Sequence of protein 1:
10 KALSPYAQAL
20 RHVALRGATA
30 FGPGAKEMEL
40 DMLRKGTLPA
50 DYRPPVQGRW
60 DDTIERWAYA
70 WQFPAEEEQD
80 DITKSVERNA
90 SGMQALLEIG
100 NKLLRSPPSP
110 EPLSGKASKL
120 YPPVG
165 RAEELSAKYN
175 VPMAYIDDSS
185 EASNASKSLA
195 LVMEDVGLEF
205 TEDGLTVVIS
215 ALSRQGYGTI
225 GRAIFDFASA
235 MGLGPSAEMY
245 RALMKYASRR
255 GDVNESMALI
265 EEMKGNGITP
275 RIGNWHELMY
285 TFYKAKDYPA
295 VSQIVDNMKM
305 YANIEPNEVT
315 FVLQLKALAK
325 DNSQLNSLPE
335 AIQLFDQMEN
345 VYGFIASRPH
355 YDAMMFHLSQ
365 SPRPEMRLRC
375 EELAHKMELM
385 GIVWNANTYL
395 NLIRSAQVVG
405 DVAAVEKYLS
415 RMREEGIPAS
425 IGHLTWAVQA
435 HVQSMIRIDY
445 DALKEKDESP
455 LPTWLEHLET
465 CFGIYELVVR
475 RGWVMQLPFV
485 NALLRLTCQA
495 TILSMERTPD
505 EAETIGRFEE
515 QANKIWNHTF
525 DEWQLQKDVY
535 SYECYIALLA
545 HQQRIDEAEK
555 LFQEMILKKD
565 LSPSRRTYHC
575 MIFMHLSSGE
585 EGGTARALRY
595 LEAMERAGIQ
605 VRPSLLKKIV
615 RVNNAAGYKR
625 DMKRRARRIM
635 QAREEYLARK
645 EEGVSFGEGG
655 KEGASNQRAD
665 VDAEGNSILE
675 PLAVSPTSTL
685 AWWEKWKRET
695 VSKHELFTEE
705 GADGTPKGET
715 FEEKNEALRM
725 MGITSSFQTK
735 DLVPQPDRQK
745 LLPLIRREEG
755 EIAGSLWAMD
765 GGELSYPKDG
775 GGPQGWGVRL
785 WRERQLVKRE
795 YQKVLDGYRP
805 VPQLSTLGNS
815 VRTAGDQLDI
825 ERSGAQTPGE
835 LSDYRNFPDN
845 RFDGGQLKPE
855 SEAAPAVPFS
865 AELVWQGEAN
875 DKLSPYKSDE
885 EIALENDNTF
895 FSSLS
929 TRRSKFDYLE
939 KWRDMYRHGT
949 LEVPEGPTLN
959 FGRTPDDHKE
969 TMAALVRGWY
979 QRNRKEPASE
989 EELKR

The following describes two proteins that form a bound complex.

Sequence of protein 2:
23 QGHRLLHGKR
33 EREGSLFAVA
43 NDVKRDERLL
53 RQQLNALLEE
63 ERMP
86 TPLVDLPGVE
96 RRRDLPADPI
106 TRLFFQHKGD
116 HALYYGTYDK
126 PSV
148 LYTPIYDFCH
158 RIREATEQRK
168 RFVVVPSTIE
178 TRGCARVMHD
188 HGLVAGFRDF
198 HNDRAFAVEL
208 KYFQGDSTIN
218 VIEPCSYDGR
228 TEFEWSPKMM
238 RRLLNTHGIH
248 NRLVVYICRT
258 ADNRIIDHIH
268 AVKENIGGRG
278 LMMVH

Residue-level contacts at the interface:
Residue V345 in protein 1 interacts with residue Y209 in protein 2 (closest heavy-atom distance 3.9 Å).
Residue Y346 in protein 1 contacts residue E206 in protein 2 (closest heavy-atom distance 2.5 Å).
Residue D340 in protein 1 is in contact with residue F210 in protein 2 (closest heavy-atom distance 3.7 Å).
Residue Y305 in protein 1 is in contact with residue T106 in protein 2 (closest heavy-atom distance 3.8 Å).
Residue K268 in protein 1 is in contact with residue L91 in protein 2 (closest heavy-atom distance 3.7 Å).
Residue G271 in protein 1 contacts residue T86 in protein 2 (closest heavy-atom distance 3.6 Å).
Residue G269 in protein 1 interacts with residue T86 in protein 2 (closest heavy-atom distance 3.2 Å).
Residue I264 in protein 1 interacts with residue L108 in protein 2 (closest heavy-atom distance 3.8 Å).
Residue N270 in protein 1 is in contact with residue T86 in protein 2 (closest heavy-atom distance 3.2 Å).
Residue Y305 in protein 1 contacts residue Y120 in protein 2 (closest heavy-atom distance 3.6 Å).
Residue G271 in protein 1 is in contact with residue P87 in protein 2 (closest heavy-atom distance 3.4 Å).
Residue Q337 in protein 1 is in contact with residue F210 in protein 2 (closest heavy-atom distance 3.4 Å).
Residue M304 in protein 1 is in contact with residue D196 in protein 2 (closest heavy-atom distance 3.4 Å).
Residue E265 in protein 1 contacts residue R107 in protein 2 (closest heavy-atom distance 3.6 Å).
Residue K268 in protein 1 interacts with residue F110 in protein 2 (closest heavy-atom distance 2.6 Å).
Residue Y346 in protein 1 interacts with residue R168 in protein 2 (closest heavy-atom distance 3.5 Å).
Residue K303 in protein 1 interacts with residue F194 in protein 2 (closest heavy-atom distance 2.9 Å).
Residue M304 in protein 1 interacts with residue F197 in protein 2 (closest heavy-atom distance 3.4 Å).
Residue N301 in protein 1 contacts residue F109 in protein 2 (closest heavy-atom distance 3.6 Å).
Residue Y346 in protein 1 contacts residue R195 in protein 2 (closest heavy-atom distance 3.4 Å).
Residue Q341 in protein 1 is in contact with residue Y209 in protein 2 (closest heavy-atom distance 3.0 Å).
Residue R373 in protein 1 contacts residue Q211 in protein 2 (closest heavy-atom distance 3.7 Å).
Residue N307 in protein 1 is in contact with residue Y120 in protein 2 (closest heavy-atom distance 3.4 Å).
Residue E309 in protein 1 is in contact with residue F169 in protein 2 (closest heavy-atom distance 3.8 Å).
Residue M304 in protein 1 interacts with residue F194 in protein 2 (closest heavy-atom distance 3.5 Å).
Residue Y305 in protein 1 contacts residue F110 in protein 2 (closest heavy-atom distance 3.5 Å).
Residue A294 in protein 1 is in contact with residue I105 in protein 2 (closest heavy-atom distance 3.8 Å).
Residue N301 in protein 1 is in contact with residue T106 in protein 2 (closest heavy-atom distance 3.6 Å).
Residue D300 in protein 1 contacts residue H186 in protein 2 (closest heavy-atom distance 3.8 Å).
Residue V345 in protein 1 interacts with residue R168 in protein 2 (closest heavy-atom distance 3.5 Å).
Residue Q341 in protein 1 interacts with residue L207 in protein 2 (closest heavy-atom distance 3.1 Å).
Residue K303 in protein 1 interacts with residue R195 in protein 2 (closest heavy-atom distance 3.4 Å).
Residue K268 in protein 1 contacts residue R107 in protein 2 (closest heavy-atom distance 3.5 Å).
Residue T273 in protein 1 interacts with residue V89 in protein 2 (closest heavy-atom distance 3.6 Å).
Residue K303 in protein 1 contacts residue E206 in protein 2 (closest heavy-atom distance 3.7 Å).
Residue Q297 in protein 1 is in contact with residue I105 in protein 2 (closest heavy-atom distance 3.3 Å).
Residue Y305 in protein 1 contacts residue P92 in protein 2 (closest heavy-atom distance 3.5 Å).
Residue K268 in protein 1 interacts with residue L108 in protein 2 (closest heavy-atom distance 2.8 Å).
Residue I336 in protein 1 contacts residue F210 in protein 2 (closest heavy-atom distance 3.8 Å).
Residue I272 in protein 1 contacts residue V89 in protein 2 (closest heavy-atom distance 3.6 Å).
Residue M302 in protein 1 interacts with residue F109 in protein 2 (closest heavy-atom distance 3.6 Å).
Residue N307 in protein 1 contacts residue D196 in protein 2 (closest heavy-atom distance 3.0 Å).
Residue E265 in protein 1 is in contact with residue L108 in protein 2 (closest heavy-atom distance 3.4 Å).
Residue L282 in protein 1 is in contact with residue L108 in protein 2 (closest heavy-atom distance 3.8 Å).
Residue I298 in protein 1 is in contact with residue F109 in protein 2 (closest heavy-atom distance 3.7 Å).
Residue T273 in protein 1 interacts with residue D90 in protein 2 (closest heavy-atom distance 3.2 Å).
Residue K268 in protein 1 is in contact with residue V89 in protein 2 (closest heavy-atom distance 3.7 Å).
Residue W279 in protein 1 contacts residue L108 in protein 2 (closest heavy-atom distance 3.9 Å).
Residue Q337 in protein 1 interacts with residue K208 in protein 2 (closest heavy-atom distance 3.4 Å).
Residue E309 in protein 1 interacts with residue R195 in protein 2 (closest heavy-atom distance 3.2 Å).
Residue M261 in protein 1 interacts with residue L108 in protein 2 (closest heavy-atom distance 3.8 Å).
Residue Q337 in protein 1 contacts residue Y209 in protein 2 (closest heavy-atom distance 2.4 Å).
Residue M261 in protein 1 contacts residue P104 in protein 2 (closest heavy-atom distance 3.4 Å).
Residue I298 in protein 1 interacts with residue I105 in protein 2 (closest heavy-atom distance 3.7 Å).
Residue D340 in protein 1 contacts residue Q211 in protein 2 (closest heavy-atom distance 3.2 Å).
Residue I308 in protein 1 contacts residue R195 in protein 2 (closest heavy-atom distance 3.7 Å).
Residue W279 in protein 1 is in contact with residue F109 in protein 2 (closest heavy-atom distance 3.5 Å).
Residue Q297 in protein 1 is in contact with residue D103 in protein 2 (closest heavy-atom distance 3.0 Å).
Residue K303 in protein 1 interacts with residue A192 in protein 2 (closest heavy-atom distance 3.0 Å).
Residue Q297 in protein 1 is in contact with residue T106 in protein 2 (closest heavy-atom distance 3.7 Å).